Sequence of the second protein:
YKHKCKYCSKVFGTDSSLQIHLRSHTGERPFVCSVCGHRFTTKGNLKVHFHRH

Sequence of the first protein:
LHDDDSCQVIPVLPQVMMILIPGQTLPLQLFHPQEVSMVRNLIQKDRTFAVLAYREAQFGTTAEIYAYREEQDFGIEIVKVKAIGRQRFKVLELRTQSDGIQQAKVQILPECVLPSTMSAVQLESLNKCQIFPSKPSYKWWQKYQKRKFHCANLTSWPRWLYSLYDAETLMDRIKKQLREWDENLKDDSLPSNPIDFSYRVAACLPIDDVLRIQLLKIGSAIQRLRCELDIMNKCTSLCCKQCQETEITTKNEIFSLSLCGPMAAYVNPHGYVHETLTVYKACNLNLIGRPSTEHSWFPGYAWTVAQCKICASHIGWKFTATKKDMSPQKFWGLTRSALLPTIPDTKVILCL

Residue-level contacts at the interface:
Residue H284 in the first protein is in contact with residue S11 in the second protein (closest heavy-atom distance 4.5 Å).
Residue F81 in the first protein interacts with residue V13 in the second protein (closest heavy-atom distance 4.7 Å).
Residue H284 in the first protein contacts residue S36 in the second protein (closest heavy-atom distance 3.6 Å).
Residue H328 in the first protein interacts with residue H51 in the second protein (closest heavy-atom distance 4.6 Å).
Residue Q321 in the first protein interacts with residue H40 in the second protein (closest heavy-atom distance 3.2 Å).
Residue H328 in the first protein contacts residue C38 in the second protein (closest heavy-atom distance 3.4 Å).
Residue W317 in the first protein interacts with residue C38 in the second protein (closest heavy-atom distance 4.3 Å).
Residue I302 in the first protein is in contact with residue H40 in the second protein (closest heavy-atom distance 3.2 Å).
Residue V319 in the first protein contacts residue G39 in the second protein (closest heavy-atom distance 4.0 Å).
Residue I85 in the first protein contacts residue K12 in the second protein (closest heavy-atom distance 4.9 Å).
Residue H34 in the first protein is in contact with residue Y3 in the second protein (closest heavy-atom distance 4.0 Å).
Residue H288 in the first protein contacts residue V37 in the second protein (closest heavy-atom distance 3.0 Å).
Residue F81 in the first protein contacts residue K12 in the second protein (closest heavy-atom distance 4.5 Å).
Residue I83 in the first protein is in contact with residue V13 in the second protein (closest heavy-atom distance 4.2 Å).
Residue F81 in the first protein interacts with residue F14 in the second protein (closest heavy-atom distance 3.4 Å).
Residue N282 in the first protein interacts with residue C38 in the second protein (closest heavy-atom distance 4.7 Å).
Residue W331 in the first protein interacts with residue G39 in the second protein (closest heavy-atom distance 5.0 Å).
Residue V319 in the first protein is in contact with residue C38 in the second protein (closest heavy-atom distance 3.4 Å).
Residue F81 in the first protein contacts residue G15 in the second protein (closest heavy-atom distance 3.0 Å).
Residue W317 in the first protein is in contact with residue G39 in the second protein (closest heavy-atom distance 4.5 Å).
Residue C325 in the first protein interacts with residue R54 in the second protein (closest heavy-atom distance 2.7 Å).
Residue G82 in the first protein is in contact with residue G15 in the second protein (closest heavy-atom distance 4.2 Å).
Residue N282 in the first protein interacts with residue V37 in the second protein (closest heavy-atom distance 3.3 Å).
Residue H288 in the first protein is in contact with residue C38 in the second protein (closest heavy-atom distance 5.0 Å).
Residue H328 in the first protein contacts residue H55 in the second protein (closest heavy-atom distance 4.0 Å).
Residue Y286 in the first protein is in contact with residue V37 in the second protein (closest heavy-atom distance 3.5 Å).
Residue A326 in the first protein contacts residue R54 in the second protein (closest heavy-atom distance 3.7 Å).
Residue W331 in the first protein is in contact with residue C38 in the second protein (closest heavy-atom distance 2.8 Å).
Residue N282 in the first protein contacts residue S36 in the second protein (closest heavy-atom distance 2.3 Å).
Residue Y286 in the first protein is in contact with residue F52 in the second protein (closest heavy-atom distance 3.7 Å).
Residue F33 in the first protein interacts with residue V13 in the second protein (closest heavy-atom distance 4.5 Å).
Residue W331 in the first protein interacts with residue V37 in the second protein (closest heavy-atom distance 4.1 Å).
Residue H284 in the first protein interacts with residue C10 in the second protein (closest heavy-atom distance 3.0 Å).
Residue V319 in the first protein interacts with residue H40 in the second protein (closest heavy-atom distance 4.2 Å).
Residue I83 in the first protein contacts residue G15 in the second protein (closest heavy-atom distance 4.7 Å).
Residue F33 in the first protein is in contact with residue Y3 in the second protein (closest heavy-atom distance 4.7 Å).
Residue S327 in the first protein contacts residue R54 in the second protein (closest heavy-atom distance 3.8 Å).
Residue Y286 in the first protein contacts residue S36 in the second protein (closest heavy-atom distance 3.2 Å).
Residue P35 in the first protein is in contact with residue Y3 in the second protein (closest heavy-atom distance 3.2 Å).
Residue F81 in the first protein is in contact with residue I22 in the second protein (closest heavy-atom distance 4.9 Å).
Residue H284 in the first protein interacts with residue K12 in the second protein (closest heavy-atom distance 4.5 Å).
Residue Q321 in the first protein interacts with residue H51 in the second protein (closest heavy-atom distance 3.3 Å).
Residue F33 in the first protein contacts residue K12 in the second protein (closest heavy-atom distance 4.5 Å).

These two protein chains interact to form a complex.